Sequence of protein 2:
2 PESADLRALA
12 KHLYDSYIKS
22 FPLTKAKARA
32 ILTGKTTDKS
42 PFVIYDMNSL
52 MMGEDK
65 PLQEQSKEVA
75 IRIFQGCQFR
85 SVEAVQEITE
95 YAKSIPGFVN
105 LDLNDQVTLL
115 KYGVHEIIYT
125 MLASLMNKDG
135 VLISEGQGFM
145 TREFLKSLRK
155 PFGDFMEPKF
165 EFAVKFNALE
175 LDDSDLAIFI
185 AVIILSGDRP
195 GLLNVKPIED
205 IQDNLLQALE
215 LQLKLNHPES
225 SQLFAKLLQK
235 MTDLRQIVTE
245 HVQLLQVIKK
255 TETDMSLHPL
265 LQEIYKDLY

The following describes two proteins that form a bound complex.

Sequence of protein 1:
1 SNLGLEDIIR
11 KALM

Contacts between the two chains:
Residue F102 in protein 2 is in contact with residue L13 in protein 1 (closest heavy-atom distance 4.2 Å).
Residue V118 in protein 2 contacts residue I9 in protein 1 (closest heavy-atom distance 4.8 Å).
Residue K97 in protein 2 contacts residue A12 in protein 1 (closest heavy-atom distance 3.1 Å).
Residue Q110 in protein 2 is in contact with residue L13 in protein 1 (closest heavy-atom distance 3.6 Å).
Residue V111 in protein 2 contacts residue E6 in protein 1 (closest heavy-atom distance 4.2 Å).
Residue Q90 in protein 2 interacts with residue A12 in protein 1 (closest heavy-atom distance 4.5 Å).
Residue L114 in protein 2 is in contact with residue L13 in protein 1 (closest heavy-atom distance 4.1 Å).
Residue L107 in protein 2 interacts with residue L13 in protein 1 (closest heavy-atom distance 4.1 Å).
Residue V111 in protein 2 is in contact with residue I9 in protein 1 (closest heavy-atom distance 4.2 Å).
Residue T93 in protein 2 is in contact with residue I9 in protein 1 (closest heavy-atom distance 4.1 Å).
Residue V86 in protein 2 interacts with residue I8 in protein 1 (closest heavy-atom distance 3.9 Å).
Residue K115 in protein 2 interacts with residue L5 in protein 1 (closest heavy-atom distance 3.7 Å).
Residue K97 in protein 2 interacts with residue M14 in protein 1 (closest heavy-atom distance 4.7 Å).
Residue Q110 in protein 2 contacts residue I9 in protein 1 (closest heavy-atom distance 4.9 Å).
Residue K115 in protein 2 interacts with residue I9 in protein 1 (closest heavy-atom distance 3.5 Å).
Residue T93 in protein 2 is in contact with residue A12 in protein 1 (closest heavy-atom distance 3.8 Å).
Residue E94 in protein 2 contacts residue A12 in protein 1 (closest heavy-atom distance 4.5 Å).
Residue H119 in protein 2 interacts with residue L5 in protein 1 (closest heavy-atom distance 3.4 Å).
Residue Q90 in protein 2 contacts residue I8 in protein 1 (closest heavy-atom distance 4.1 Å).
Residue L107 in protein 2 interacts with residue M14 in protein 1 (closest heavy-atom distance 4.3 Å).
Residue K115 in protein 2 interacts with residue E6 in protein 1 (closest heavy-atom distance 3.4 Å).
Residue K97 in protein 2 contacts residue L13 in protein 1 (closest heavy-atom distance 3.8 Å).
Residue L107 in protein 2 interacts with residue R10 in protein 1 (closest heavy-atom distance 5.0 Å).
Residue V111 in protein 2 is in contact with residue R10 in protein 1 (closest heavy-atom distance 4.1 Å).
Residue V111 in protein 2 contacts residue L13 in protein 1 (closest heavy-atom distance 3.8 Å).
Residue V89 in protein 2 interacts with residue I9 in protein 1 (closest heavy-atom distance 3.9 Å).
Residue L114 in protein 2 is in contact with residue I9 in protein 1 (closest heavy-atom distance 3.7 Å).
Residue V89 in protein 2 interacts with residue L5 in protein 1 (closest heavy-atom distance 4.1 Å).
Residue T93 in protein 2 is in contact with residue L13 in protein 1 (closest heavy-atom distance 3.4 Å).
Residue V118 in protein 2 interacts with residue L5 in protein 1 (closest heavy-atom distance 4.2 Å).
Residue V89 in protein 2 is in contact with residue I8 in protein 1 (closest heavy-atom distance 3.8 Å).